Sequence of chain B:
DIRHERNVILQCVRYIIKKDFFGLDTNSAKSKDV

Sequence of chain A:
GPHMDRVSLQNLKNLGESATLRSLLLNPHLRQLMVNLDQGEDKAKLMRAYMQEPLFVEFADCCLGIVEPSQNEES

Residue-level contacts at the interface:
Residue K13 in chain A contacts residue Y15 in chain B (closest heavy-atom distance 3.4 Å).
Residue D38 in chain A contacts residue I17 in chain B (closest heavy-atom distance 3.5 Å).
Residue L25 in chain A is in contact with residue D20 in chain B (closest heavy-atom distance 4.6 Å).
Residue L64 in chain A is in contact with residue I9 in chain B (closest heavy-atom distance 4.1 Å).
Residue R6 in chain A interacts with residue N7 in chain B (closest heavy-atom distance 4.6 Å).
Residue V35 in chain A interacts with residue V13 in chain B (closest heavy-atom distance 4.6 Å).
Residue C63 in chain A contacts residue V8 in chain B (closest heavy-atom distance 5.0 Å).
Residue F59 in chain A contacts residue I16 in chain B (closest heavy-atom distance 3.8 Å).
Residue D5 in chain A is in contact with residue H4 in chain B (closest heavy-atom distance 2.6 Å).
Residue L15 in chain A interacts with residue Y15 in chain B (closest heavy-atom distance 4.4 Å).
Residue V35 in chain A contacts residue F22 in chain B (closest heavy-atom distance 3.9 Å).
Residue F59 in chain A is in contact with residue I9 in chain B (closest heavy-atom distance 3.9 Å).
Residue G16 in chain A interacts with residue Y15 in chain B (closest heavy-atom distance 4.1 Å).
Residue M34 in chain A interacts with residue I17 in chain B (closest heavy-atom distance 3.7 Å).
Residue M47 in chain A interacts with residue R6 in chain B (closest heavy-atom distance 3.5 Å).
Residue M34 in chain A contacts residue I16 in chain B (closest heavy-atom distance 3.6 Å).
Residue E68 in chain A is in contact with residue H4 in chain B (closest heavy-atom distance 2.6 Å).
Residue M4 in chain A interacts with residue H4 in chain B (closest heavy-atom distance 4.3 Å).
Residue A60 in chain A contacts residue I9 in chain B (closest heavy-atom distance 3.5 Å).
Residue M34 in chain A is in contact with residue V13 in chain B (closest heavy-atom distance 3.1 Å).
Residue E68 in chain A contacts residue V8 in chain B (closest heavy-atom distance 4.0 Å).
Residue L9 in chain A is in contact with residue Y15 in chain B (closest heavy-atom distance 4.1 Å).
Residue L64 in chain A contacts residue E5 in chain B (closest heavy-atom distance 3.2 Å).
Residue M34 in chain A contacts residue F21 in chain B (closest heavy-atom distance 4.0 Å).
Residue V7 in chain A interacts with residue Q11 in chain B (closest heavy-atom distance 3.7 Å).
Residue L25 in chain A interacts with residue I16 in chain B (closest heavy-atom distance 3.5 Å).
Residue L37 in chain A interacts with residue I9 in chain B (closest heavy-atom distance 4.6 Å).
Residue L37 in chain A contacts residue L10 in chain B (closest heavy-atom distance 3.7 Å).
Residue R48 in chain A interacts with residue R6 in chain B (closest heavy-atom distance 4.3 Å).
Residue M51 in chain A contacts residue R6 in chain B (closest heavy-atom distance 4.3 Å).
Residue V35 in chain A interacts with residue F21 in chain B (closest heavy-atom distance 4.5 Å).
Residue F59 in chain A is in contact with residue V13 in chain B (closest heavy-atom distance 3.8 Å).
Residue M47 in chain A is in contact with residue L10 in chain B (closest heavy-atom distance 4.3 Å).
Residue V7 in chain A is in contact with residue V8 in chain B (closest heavy-atom distance 3.8 Å).
Residue V67 in chain A interacts with residue C12 in chain B (closest heavy-atom distance 4.2 Å).
Residue D38 in chain A is in contact with residue V13 in chain B (closest heavy-atom distance 4.1 Å).
Residue F56 in chain A interacts with residue I9 in chain B (closest heavy-atom distance 3.4 Å).
Residue D5 in chain A contacts residue Q11 in chain B (closest heavy-atom distance 3.3 Å).
Residue L12 in chain A is in contact with residue Y15 in chain B (closest heavy-atom distance 3.0 Å).
Residue L15 in chain A is in contact with residue C12 in chain B (closest heavy-atom distance 3.5 Å).
Residue C63 in chain A contacts residue I9 in chain B (closest heavy-atom distance 3.4 Å).
Residue V67 in chain A is in contact with residue V8 in chain B (closest heavy-atom distance 3.6 Å).
Residue L12 in chain A is in contact with residue C12 in chain B (closest heavy-atom distance 3.8 Å).
Residue L21 in chain A is in contact with residue I16 in chain B (closest heavy-atom distance 4.3 Å).
Residue L12 in chain A interacts with residue Q11 in chain B (closest heavy-atom distance 3.6 Å).
Residue M47 in chain A is in contact with residue I9 in chain B (closest heavy-atom distance 4.8 Å).
Residue F59 in chain A is in contact with residue C12 in chain B (closest heavy-atom distance 4.2 Å).
Residue C63 in chain A is in contact with residue C12 in chain B (closest heavy-atom distance 3.6 Å).
Residue M47 in chain A is in contact with residue N7 in chain B (closest heavy-atom distance 4.8 Å).
Residue L64 in chain A contacts residue V8 in chain B (closest heavy-atom distance 3.7 Å).
Residue D38 in chain A interacts with residue N27 in chain B (closest heavy-atom distance 4.3 Å).
Residue D38 in chain A contacts residue R14 in chain B (closest heavy-atom distance 2.6 Å).
Residue D5 in chain A interacts with residue N7 in chain B (closest heavy-atom distance 2.9 Å).
Residue V35 in chain A is in contact with residue I17 in chain B (closest heavy-atom distance 3.6 Å).
Residue L37 in chain A interacts with residue V13 in chain B (closest heavy-atom distance 4.4 Å).
Residue F56 in chain A contacts residue V13 in chain B (closest heavy-atom distance 4.5 Å).
Residue D5 in chain A is in contact with residue V8 in chain B (closest heavy-atom distance 3.7 Å).
Residue R31 in chain A interacts with residue F21 in chain B (closest heavy-atom distance 3.6 Å).
Residue D38 in chain A interacts with residue L24 in chain B (closest heavy-atom distance 4.7 Å).
Residue R6 in chain A contacts residue Q11 in chain B (closest heavy-atom distance 3.6 Å).

These two protein chains interact to form a complex.